Sequence of protein 2:
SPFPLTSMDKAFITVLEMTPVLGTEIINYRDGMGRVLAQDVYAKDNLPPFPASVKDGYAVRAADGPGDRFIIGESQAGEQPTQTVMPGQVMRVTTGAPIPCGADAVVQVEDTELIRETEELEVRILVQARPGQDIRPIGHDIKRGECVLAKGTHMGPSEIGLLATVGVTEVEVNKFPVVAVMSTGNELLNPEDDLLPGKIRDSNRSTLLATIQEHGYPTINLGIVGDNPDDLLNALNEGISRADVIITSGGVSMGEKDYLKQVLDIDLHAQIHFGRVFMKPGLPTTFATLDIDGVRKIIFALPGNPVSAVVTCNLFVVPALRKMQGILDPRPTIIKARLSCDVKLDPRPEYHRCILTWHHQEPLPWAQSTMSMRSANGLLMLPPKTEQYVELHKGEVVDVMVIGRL

Sequence of protein 1:
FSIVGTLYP

These two protein chains interact to form a complex.

Interface contacts:
Residue P397 in protein 2 is in contact with residue V4 in protein 1 (closest heavy-atom distance 3.8 Å).
Residue P396 in protein 2 is in contact with residue T6 in protein 1 (closest heavy-atom distance 4.4 Å).
Residue M394 in protein 2 interacts with residue V4 in protein 1 (closest heavy-atom distance 3.9 Å).
Residue Y402 in protein 2 interacts with residue P9 in protein 1 (closest heavy-atom distance 3.1 Å).
Residue Y402 in protein 2 contacts residue L7 in protein 1 (closest heavy-atom distance 3.7 Å).
Residue I339 in protein 2 contacts residue S2 in protein 1 (closest heavy-atom distance 3.3 Å).
Residue P396 in protein 2 contacts residue G5 in protein 1 (closest heavy-atom distance 3.2 Å).
Residue M9 in protein 2 is in contact with residue I3 in protein 1 (closest heavy-atom distance 3.4 Å).
Residue L350 in protein 2 contacts residue L7 in protein 1 (closest heavy-atom distance 5.0 Å).
Residue F13 in protein 2 interacts with residue F1 in protein 1 (closest heavy-atom distance 3.5 Å).
Residue P397 in protein 2 contacts residue G5 in protein 1 (closest heavy-atom distance 4.5 Å).
Residue K341 in protein 2 is in contact with residue T6 in protein 1 (closest heavy-atom distance 4.3 Å).
Residue M394 in protein 2 interacts with residue T6 in protein 1 (closest heavy-atom distance 4.6 Å).
Residue P354 in protein 2 is in contact with residue V4 in protein 1 (closest heavy-atom distance 3.8 Å).
Residue V411 in protein 2 contacts residue T6 in protein 1 (closest heavy-atom distance 4.7 Å).
Residue L395 in protein 2 is in contact with residue G5 in protein 1 (closest heavy-atom distance 4.2 Å).
Residue M9 in protein 2 is in contact with residue V4 in protein 1 (closest heavy-atom distance 3.7 Å).
Residue Y356 in protein 2 interacts with residue G5 in protein 1 (closest heavy-atom distance 4.8 Å).
Residue E409 in protein 2 contacts residue L7 in protein 1 (closest heavy-atom distance 4.1 Å).
Residue D10 in protein 2 is in contact with residue I3 in protein 1 (closest heavy-atom distance 3.9 Å).
Residue D412 in protein 2 contacts residue V4 in protein 1 (closest heavy-atom distance 4.6 Å).
Residue P337 in protein 2 contacts residue I3 in protein 1 (closest heavy-atom distance 4.0 Å).
Residue I339 in protein 2 is in contact with residue I3 in protein 1 (closest heavy-atom distance 5.0 Å).
Residue P396 in protein 2 contacts residue L7 in protein 1 (closest heavy-atom distance 3.6 Å).
Residue L405 in protein 2 is in contact with residue L7 in protein 1 (closest heavy-atom distance 4.2 Å).
Residue R336 in protein 2 is in contact with residue F1 in protein 1 (closest heavy-atom distance 3.5 Å).
Residue M394 in protein 2 contacts residue I3 in protein 1 (closest heavy-atom distance 3.2 Å).
Residue D412 in protein 2 contacts residue G5 in protein 1 (closest heavy-atom distance 4.0 Å).
Residue D10 in protein 2 interacts with residue V4 in protein 1 (closest heavy-atom distance 3.3 Å).
Residue Y356 in protein 2 interacts with residue I3 in protein 1 (closest heavy-atom distance 2.4 Å).
Residue D10 in protein 2 interacts with residue S2 in protein 1 (closest heavy-atom distance 3.4 Å).
Residue D412 in protein 2 contacts residue T6 in protein 1 (closest heavy-atom distance 2.7 Å).
Residue V410 in protein 2 is in contact with residue T6 in protein 1 (closest heavy-atom distance 4.8 Å).
Residue I339 in protein 2 contacts residue F1 in protein 1 (closest heavy-atom distance 3.6 Å).
Residue M414 in protein 2 contacts residue I3 in protein 1 (closest heavy-atom distance 3.6 Å).
Residue M394 in protein 2 contacts residue G5 in protein 1 (closest heavy-atom distance 3.2 Å).
Residue P337 in protein 2 contacts residue F1 in protein 1 (closest heavy-atom distance 4.2 Å).
Residue L320 in protein 2 interacts with residue I3 in protein 1 (closest heavy-atom distance 3.9 Å).
Residue P396 in protein 2 contacts residue V4 in protein 1 (closest heavy-atom distance 4.9 Å).
Residue V410 in protein 2 is in contact with residue L7 in protein 1 (closest heavy-atom distance 4.7 Å).
Residue L395 in protein 2 interacts with residue V4 in protein 1 (closest heavy-atom distance 5.0 Å).
Residue Y356 in protein 2 interacts with residue V4 in protein 1 (closest heavy-atom distance 3.7 Å).
Residue V410 in protein 2 interacts with residue Y8 in protein 1 (closest heavy-atom distance 4.7 Å).
Residue M394 in protein 2 is in contact with residue S2 in protein 1 (closest heavy-atom distance 3.5 Å).
Residue F13 in protein 2 is in contact with residue I3 in protein 1 (closest heavy-atom distance 3.6 Å).